Sequence of the second protein:
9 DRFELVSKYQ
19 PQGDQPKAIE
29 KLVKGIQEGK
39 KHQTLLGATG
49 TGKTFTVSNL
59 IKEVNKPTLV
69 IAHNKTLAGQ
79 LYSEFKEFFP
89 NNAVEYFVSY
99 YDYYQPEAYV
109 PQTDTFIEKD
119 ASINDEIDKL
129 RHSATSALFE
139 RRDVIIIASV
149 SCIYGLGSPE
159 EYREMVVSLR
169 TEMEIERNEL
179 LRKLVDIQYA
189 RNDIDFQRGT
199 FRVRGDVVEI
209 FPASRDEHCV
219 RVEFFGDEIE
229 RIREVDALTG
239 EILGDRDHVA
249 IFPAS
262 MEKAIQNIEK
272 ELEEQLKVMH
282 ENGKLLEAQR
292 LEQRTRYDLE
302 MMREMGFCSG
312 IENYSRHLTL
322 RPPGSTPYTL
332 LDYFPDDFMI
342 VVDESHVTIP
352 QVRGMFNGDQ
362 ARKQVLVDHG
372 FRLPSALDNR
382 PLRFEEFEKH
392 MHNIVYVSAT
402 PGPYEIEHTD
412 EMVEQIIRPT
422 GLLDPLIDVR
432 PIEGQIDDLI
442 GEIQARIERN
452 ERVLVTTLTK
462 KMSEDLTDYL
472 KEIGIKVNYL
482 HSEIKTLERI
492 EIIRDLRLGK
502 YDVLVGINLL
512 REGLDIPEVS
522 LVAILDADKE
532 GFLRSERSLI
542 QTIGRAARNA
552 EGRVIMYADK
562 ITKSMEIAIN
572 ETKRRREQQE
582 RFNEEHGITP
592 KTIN

The following describes two proteins that form a bound complex.

Sequence of the first protein:
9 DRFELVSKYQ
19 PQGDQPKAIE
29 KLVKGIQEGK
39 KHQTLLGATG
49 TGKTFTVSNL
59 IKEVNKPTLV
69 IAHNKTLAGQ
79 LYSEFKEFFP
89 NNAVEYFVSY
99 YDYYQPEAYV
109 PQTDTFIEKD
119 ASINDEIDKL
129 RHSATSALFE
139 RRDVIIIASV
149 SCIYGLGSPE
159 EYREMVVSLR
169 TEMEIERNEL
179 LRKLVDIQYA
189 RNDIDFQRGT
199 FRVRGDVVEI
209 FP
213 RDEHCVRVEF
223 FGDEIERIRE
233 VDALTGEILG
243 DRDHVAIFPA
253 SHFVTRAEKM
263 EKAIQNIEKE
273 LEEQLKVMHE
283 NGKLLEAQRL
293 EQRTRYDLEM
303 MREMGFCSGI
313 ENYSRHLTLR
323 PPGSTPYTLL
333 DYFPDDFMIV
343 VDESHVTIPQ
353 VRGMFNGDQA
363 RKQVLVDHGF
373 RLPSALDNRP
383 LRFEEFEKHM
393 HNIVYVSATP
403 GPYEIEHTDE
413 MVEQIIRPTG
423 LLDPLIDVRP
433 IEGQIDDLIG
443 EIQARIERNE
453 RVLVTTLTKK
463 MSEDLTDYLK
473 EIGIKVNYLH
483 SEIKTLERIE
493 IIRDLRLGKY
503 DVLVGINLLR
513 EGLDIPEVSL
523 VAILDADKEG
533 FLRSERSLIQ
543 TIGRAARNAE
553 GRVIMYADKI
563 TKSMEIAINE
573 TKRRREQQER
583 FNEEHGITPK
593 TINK

Contacts between the two chains:
Residue T113 in the first protein contacts residue R200 in the second protein (closest heavy-atom distance 3.9 Å).
Residue L488 in the first protein is in contact with residue L488 in the second protein (closest heavy-atom distance 3.7 Å).
Residue R196 in the first protein is in contact with residue E116 in the second protein (closest heavy-atom distance 4.0 Å).
Residue D191 in the first protein is in contact with residue D112 in the second protein (closest heavy-atom distance 3.9 Å).
Residue R495 in the first protein interacts with residue I491 in the second protein (closest heavy-atom distance 3.5 Å).
Residue V108 in the first protein contacts residue A235 in the second protein (closest heavy-atom distance 3.6 Å).
Residue R213 in the first protein interacts with residue S120 in the second protein (closest heavy-atom distance 2.8 Å).
Residue R213 in the first protein interacts with residue D118 in the second protein (closest heavy-atom distance 2.8 Å).
Residue Q195 in the first protein is in contact with residue E116 in the second protein (closest heavy-atom distance 3.1 Å).
Residue T113 in the first protein contacts residue F209 in the second protein (closest heavy-atom distance 3.5 Å).
Residue R495 in the first protein interacts with residue R495 in the second protein (closest heavy-atom distance 3.8 Å).
Residue I115 in the first protein contacts residue L236 in the second protein (closest heavy-atom distance 3.8 Å).
Residue D112 in the first protein contacts residue F194 in the second protein (closest heavy-atom distance 4.0 Å).
Residue E116 in the first protein is in contact with residue Q195 in the second protein (closest heavy-atom distance 3.4 Å).
Residue I192 in the first protein contacts residue L287 in the second protein (closest heavy-atom distance 3.7 Å).
Residue I115 in the first protein contacts residue A235 in the second protein (closest heavy-atom distance 4.0 Å).
Residue F194 in the first protein contacts residue D112 in the second protein (closest heavy-atom distance 4.1 Å).
Residue L499 in the first protein is in contact with residue R498 in the second protein (closest heavy-atom distance 3.6 Å).
Residue G238 in the first protein is in contact with residue T111 in the second protein (closest heavy-atom distance 3.5 Å).
Residue L236 in the first protein contacts residue V108 in the second protein (closest heavy-atom distance 3.8 Å).
Residue F114 in the first protein is in contact with residue F194 in the second protein (closest heavy-atom distance 3.0 Å).
Residue R213 in the first protein is in contact with residue A119 in the second protein (closest heavy-atom distance 4.0 Å).
Residue F194 in the first protein interacts with residue F114 in the second protein (closest heavy-atom distance 2.9 Å).
Residue D112 in the first protein contacts residue R200 in the second protein (closest heavy-atom distance 3.0 Å).
Residue T113 in the first protein is in contact with residue F194 in the second protein (closest heavy-atom distance 3.9 Å).
Residue Q195 in the first protein contacts residue F114 in the second protein (closest heavy-atom distance 3.3 Å).
Residue I491 in the first protein is in contact with residue R495 in the second protein (closest heavy-atom distance 3.6 Å).
Residue D193 in the first protein is in contact with residue R295 in the second protein (closest heavy-atom distance 4.1 Å).
Residue Q103 in the first protein is in contact with residue L236 in the second protein (closest heavy-atom distance 3.5 Å).
Residue L236 in the first protein interacts with residue Q103 in the second protein (closest heavy-atom distance 4.2 Å).
Residue D193 in the first protein is in contact with residue F372 in the second protein (closest heavy-atom distance 4.2 Å).
Residue D112 in the first protein contacts residue D191 in the second protein (closest heavy-atom distance 4.0 Å).
Residue R200 in the first protein is in contact with residue T113 in the second protein (closest heavy-atom distance 4.3 Å).
Residue A235 in the first protein is in contact with residue T111 in the second protein (closest heavy-atom distance 3.9 Å).
Residue R200 in the first protein contacts residue D112 in the second protein (closest heavy-atom distance 3.0 Å).
Residue V108 in the first protein contacts residue L236 in the second protein (closest heavy-atom distance 3.5 Å).
Residue I491 in the first protein is in contact with residue E492 in the second protein (closest heavy-atom distance 4.2 Å).
Residue Y101 in the first protein interacts with residue R213 in the second protein (closest heavy-atom distance 3.7 Å).
Residue D112 in the first protein interacts with residue I192 in the second protein (closest heavy-atom distance 4.2 Å).
Residue Q103 in the first protein contacts residue E215 in the second protein (closest heavy-atom distance 3.5 Å).
Residue L236 in the first protein is in contact with residue I115 in the second protein (closest heavy-atom distance 3.8 Å).
Residue A235 in the first protein contacts residue T113 in the second protein (closest heavy-atom distance 4.2 Å).
Residue T487 in the first protein is in contact with residue L488 in the second protein (closest heavy-atom distance 4.0 Å).
Residue T113 in the first protein interacts with residue A235 in the second protein (closest heavy-atom distance 4.0 Å).
Residue A235 in the first protein interacts with residue V108 in the second protein (closest heavy-atom distance 3.6 Å).
Residue F209 in the first protein contacts residue T113 in the second protein (closest heavy-atom distance 3.3 Å).
Residue R213 in the first protein interacts with residue Y101 in the second protein (closest heavy-atom distance 3.3 Å).
Residue F114 in the first protein is in contact with residue F209 in the second protein (closest heavy-atom distance 4.1 Å).
Residue I192 in the first protein contacts residue R291 in the second protein (closest heavy-atom distance 3.0 Å).
Residue L488 in the first protein contacts residue T487 in the second protein (closest heavy-atom distance 4.1 Å).
Residue Y101 in the first protein is in contact with residue E215 in the second protein (closest heavy-atom distance 3.5 Å).
Residue R200 in the first protein contacts residue T111 in the second protein (closest heavy-atom distance 3.2 Å).
Residue F114 in the first protein interacts with residue Q195 in the second protein (closest heavy-atom distance 3.3 Å).
Residue R291 in the first protein interacts with residue I192 in the second protein (closest heavy-atom distance 3.1 Å).
Residue F194 in the first protein is in contact with residue T113 in the second protein (closest heavy-atom distance 4.0 Å).
Residue T111 in the first protein interacts with residue R200 in the second protein (closest heavy-atom distance 2.8 Å).
Residue I115 in the first protein is in contact with residue E215 in the second protein (closest heavy-atom distance 4.3 Å).
Residue D193 in the first protein contacts residue R291 in the second protein (closest heavy-atom distance 3.1 Å).
Residue E116 in the first protein is in contact with residue R196 in the second protein (closest heavy-atom distance 3.6 Å).
Residue I491 in the first protein interacts with residue L488 in the second protein (closest heavy-atom distance 3.6 Å).